Interface contacts:
Residue K270 in the second protein contacts residue D173 in the first protein (closest heavy-atom distance 3.2 Å).
Residue D458 in the second protein contacts residue M460 in the first protein (closest heavy-atom distance 2.5 Å).
Residue N445 in the second protein contacts residue W475 in the first protein (closest heavy-atom distance 3.1 Å).
Residue V139 in the second protein contacts residue T118 in the first protein (closest heavy-atom distance 3.4 Å).
Residue Y505 in the second protein contacts residue L500 in the first protein (closest heavy-atom distance 3.4 Å).
Residue V141 in the second protein contacts residue F210 in the first protein (closest heavy-atom distance 3.2 Å).
Residue S140 in the second protein contacts residue Q119 in the first protein (closest heavy-atom distance 3.0 Å).
Residue V96 in the second protein interacts with residue Y117 in the first protein (closest heavy-atom distance 3.4 Å).
Residue W385 in the second protein is in contact with residue F428 in the first protein (closest heavy-atom distance 3.3 Å).
Residue I498 in the second protein interacts with residue S495 in the first protein (closest heavy-atom distance 3.2 Å).
Residue F497 in the second protein contacts residue Y491 in the first protein (closest heavy-atom distance 3.4 Å).
Residue S453 in the second protein contacts residue F461 in the first protein (closest heavy-atom distance 3.4 Å).
Residue F452 in the second protein interacts with residue I486 in the first protein (closest heavy-atom distance 3.5 Å).
Residue F80 in the second protein is in contact with residue I432 in the first protein (closest heavy-atom distance 3.0 Å).
Residue K223 in the second protein interacts with residue P170 in the first protein (closest heavy-atom distance 3.3 Å).
Residue L101 in the second protein interacts with residue Y117 in the first protein (closest heavy-atom distance 3.4 Å).
Residue I375 in the second protein is in contact with residue L473 in the first protein (closest heavy-atom distance 3.2 Å).
Residue N456 in the second protein interacts with residue M460 in the first protein (closest heavy-atom distance 3.2 Å).
Residue K270 in the second protein interacts with residue N172 in the first protein (closest heavy-atom distance 2.6 Å).
Residue Y398 in the second protein contacts residue R414 in the first protein (closest heavy-atom distance 3.6 Å).
Residue L401 in the second protein interacts with residue N411 in the first protein (closest heavy-atom distance 3.5 Å).
Residue K223 in the second protein contacts residue D173 in the first protein (closest heavy-atom distance 2.9 Å).
Residue E92 in the second protein is in contact with residue R442 in the first protein (closest heavy-atom distance 2.6 Å).
Residue H273 in the second protein contacts residue F175 in the first protein (closest heavy-atom distance 3.4 Å).
Residue S275 in the second protein is in contact with residue D178 in the first protein (closest heavy-atom distance 3.1 Å).
Residue Q85 in the second protein is in contact with residue R442 in the first protein (closest heavy-atom distance 3.5 Å).
Residue Y398 in the second protein interacts with residue C418 in the first protein (closest heavy-atom distance 3.5 Å).
Residue E93 in the second protein contacts residue S253 in the first protein (closest heavy-atom distance 3.2 Å).
Residue M382 in the second protein interacts with residue Y426 in the first protein (closest heavy-atom distance 3.3 Å).
Residue S453 in the second protein contacts residue M460 in the first protein (closest heavy-atom distance 3.3 Å).
Residue S275 in the second protein interacts with residue I177 in the first protein (closest heavy-atom distance 2.8 Å).
Residue E92 in the second protein contacts residue P436 in the first protein (closest heavy-atom distance 3.3 Å).
Residue E93 in the second protein is in contact with residue R255 in the first protein (closest heavy-atom distance 3.2 Å).
Residue D458 in the second protein contacts residue F461 in the first protein (closest heavy-atom distance 3.3 Å).
Residue D237 in the second protein interacts with residue F175 in the first protein (closest heavy-atom distance 3.3 Å).
Residue E449 in the second protein interacts with residue R479 in the first protein (closest heavy-atom distance 2.6 Å).
Residue H273 in the second protein interacts with residue D176 in the first protein (closest heavy-atom distance 3.5 Å).
Residue V139 in the second protein is in contact with residue Q119 in the first protein (closest heavy-atom distance 3.2 Å).
Residue D458 in the second protein interacts with residue D459 in the first protein (closest heavy-atom distance 3.4 Å).
Residue S374 in the second protein is in contact with residue V433 in the first protein (closest heavy-atom distance 3.5 Å).
Residue H100 in the second protein contacts residue Y117 in the first protein (closest heavy-atom distance 3.6 Å).
Residue K223 in the second protein interacts with residue G171 in the first protein (closest heavy-atom distance 3.5 Å).
Residue W272 in the second protein is in contact with residue F175 in the first protein (closest heavy-atom distance 3.3 Å).
Residue V388 in the second protein interacts with residue M421 in the first protein (closest heavy-atom distance 3.4 Å).
Residue A97 in the second protein contacts residue S253 in the first protein (closest heavy-atom distance 3.5 Å).
Residue V274 in the second protein is in contact with residue I177 in the first protein (closest heavy-atom distance 3.4 Å).
Residue I455 in the second protein contacts residue Y491 in the first protein (closest heavy-atom distance 3.4 Å).
Residue F90 in the second protein contacts residue H252 in the first protein (closest heavy-atom distance 3.4 Å).
Residue Q138 in the second protein contacts residue Q119 in the first protein (closest heavy-atom distance 2.9 Å).
Residue I389 in the second protein contacts residue I422 in the first protein (closest heavy-atom distance 3.5 Å).
Residue L494 in the second protein is in contact with residue Y491 in the first protein (closest heavy-atom distance 3.5 Å).
Residue L227 in the second protein is in contact with residue I177 in the first protein (closest heavy-atom distance 3.4 Å).
Residue K397 in the second protein interacts with residue R414 in the first protein (closest heavy-atom distance 3.4 Å).
Residue N143 in the second protein is in contact with residue I168 in the first protein (closest heavy-atom distance 3.4 Å).
Residue Q228 in the second protein contacts residue A251 in the first protein (closest heavy-atom distance 3.2 Å).
Residue Q85 in the second protein contacts residue W431 in the first protein (closest heavy-atom distance 3.5 Å).
Residue N456 in the second protein interacts with residue I490 in the first protein (closest heavy-atom distance 3.3 Å).
Residue N456 in the second protein is in contact with residue I486 in the first protein (closest heavy-atom distance 3.5 Å).
Residue N456 in the second protein contacts residue G457 in the first protein (closest heavy-atom distance 3.5 Å).
Residue S448 in the second protein contacts residue Y483 in the first protein (closest heavy-atom distance 3.5 Å).

The following describes two proteins that form a bound complex.

Sequence of the second protein:
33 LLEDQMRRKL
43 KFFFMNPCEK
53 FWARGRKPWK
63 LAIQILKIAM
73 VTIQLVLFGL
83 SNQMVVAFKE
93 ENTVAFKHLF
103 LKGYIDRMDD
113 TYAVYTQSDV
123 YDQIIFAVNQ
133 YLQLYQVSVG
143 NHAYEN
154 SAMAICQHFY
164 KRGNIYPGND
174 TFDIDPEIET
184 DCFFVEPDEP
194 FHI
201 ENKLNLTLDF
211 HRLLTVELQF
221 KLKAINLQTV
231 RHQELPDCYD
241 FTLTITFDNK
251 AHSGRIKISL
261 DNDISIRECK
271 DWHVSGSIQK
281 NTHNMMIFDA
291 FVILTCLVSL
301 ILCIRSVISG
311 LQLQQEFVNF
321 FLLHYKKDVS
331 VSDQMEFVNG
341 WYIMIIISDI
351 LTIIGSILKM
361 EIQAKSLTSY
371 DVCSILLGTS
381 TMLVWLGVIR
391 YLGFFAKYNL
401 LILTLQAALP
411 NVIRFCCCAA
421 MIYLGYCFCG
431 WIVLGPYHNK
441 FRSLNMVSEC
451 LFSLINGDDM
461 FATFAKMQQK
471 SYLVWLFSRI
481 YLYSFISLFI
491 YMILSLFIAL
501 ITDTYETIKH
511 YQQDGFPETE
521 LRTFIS

Sequence of the first protein:
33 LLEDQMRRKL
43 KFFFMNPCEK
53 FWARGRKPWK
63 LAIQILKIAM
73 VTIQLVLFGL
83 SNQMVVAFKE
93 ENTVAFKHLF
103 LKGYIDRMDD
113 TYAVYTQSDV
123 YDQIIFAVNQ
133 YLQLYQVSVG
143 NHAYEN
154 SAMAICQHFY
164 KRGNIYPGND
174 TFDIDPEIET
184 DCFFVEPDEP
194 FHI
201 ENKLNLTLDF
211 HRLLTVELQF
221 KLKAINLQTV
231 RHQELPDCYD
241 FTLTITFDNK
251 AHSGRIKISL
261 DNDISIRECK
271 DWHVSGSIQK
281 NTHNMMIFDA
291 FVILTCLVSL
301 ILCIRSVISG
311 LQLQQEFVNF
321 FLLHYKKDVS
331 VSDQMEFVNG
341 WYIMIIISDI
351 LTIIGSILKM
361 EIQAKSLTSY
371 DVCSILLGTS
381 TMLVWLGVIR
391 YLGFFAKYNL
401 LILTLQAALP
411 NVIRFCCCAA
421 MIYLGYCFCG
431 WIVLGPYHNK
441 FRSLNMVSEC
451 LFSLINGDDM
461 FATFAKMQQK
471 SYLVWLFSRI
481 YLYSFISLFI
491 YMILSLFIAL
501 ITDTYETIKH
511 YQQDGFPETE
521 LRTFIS